Sequence of the first protein:
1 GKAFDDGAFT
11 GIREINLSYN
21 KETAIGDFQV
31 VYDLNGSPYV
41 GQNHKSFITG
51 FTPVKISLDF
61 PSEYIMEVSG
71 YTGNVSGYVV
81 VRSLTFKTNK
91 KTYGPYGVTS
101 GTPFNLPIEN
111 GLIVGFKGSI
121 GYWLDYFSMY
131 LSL

Sequence of the second protein:
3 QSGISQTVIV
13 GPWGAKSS

The following describes two proteins that form a bound complex.

Contacts between the two chains:
Residue F104 in the first protein interacts with residue W15 in the second protein (closest heavy-atom distance 3.7 Å).
Residue Y130 in the first protein interacts with residue T9 in the second protein (closest heavy-atom distance 3.3 Å).
Residue Y126 in the first protein is in contact with residue G16 in the second protein (closest heavy-atom distance 4.0 Å).
Residue K117 in the first protein interacts with residue I11 in the second protein (closest heavy-atom distance 4.4 Å).
Residue T72 in the first protein interacts with residue W15 in the second protein (closest heavy-atom distance 4.2 Å).
Residue F127 in the first protein interacts with residue W15 in the second protein (closest heavy-atom distance 3.1 Å).
Residue M129 in the first protein contacts residue I11 in the second protein (closest heavy-atom distance 3.5 Å).
Residue M129 in the first protein is in contact with residue V12 in the second protein (closest heavy-atom distance 3.0 Å).
Residue S128 in the first protein contacts residue W15 in the second protein (closest heavy-atom distance 4.8 Å).
Residue Y126 in the first protein interacts with residue W15 in the second protein (closest heavy-atom distance 3.1 Å).
Residue Y126 in the first protein interacts with residue S19 in the second protein (closest heavy-atom distance 3.9 Å).
Residue M129 in the first protein interacts with residue W15 in the second protein (closest heavy-atom distance 3.7 Å).
Residue L131 in the first protein contacts residue I11 in the second protein (closest heavy-atom distance 4.9 Å).
Residue F127 in the first protein is in contact with residue G13 in the second protein (closest heavy-atom distance 4.4 Å).
Residue S128 in the first protein contacts residue V12 in the second protein (closest heavy-atom distance 3.2 Å).
Residue L131 in the first protein contacts residue V12 in the second protein (closest heavy-atom distance 3.7 Å).
Residue V79 in the first protein is in contact with residue G16 in the second protein (closest heavy-atom distance 4.0 Å).
Residue D125 in the first protein contacts residue A17 in the second protein (closest heavy-atom distance 2.9 Å).
Residue L131 in the first protein interacts with residue V10 in the second protein (closest heavy-atom distance 3.0 Å).
Residue S128 in the first protein contacts residue I11 in the second protein (closest heavy-atom distance 3.9 Å).
Residue D125 in the first protein is in contact with residue W15 in the second protein (closest heavy-atom distance 4.2 Å).
Residue M129 in the first protein interacts with residue V10 in the second protein (closest heavy-atom distance 4.0 Å).
Residue V81 in the first protein contacts residue W15 in the second protein (closest heavy-atom distance 3.8 Å).
Residue T72 in the first protein is in contact with residue G16 in the second protein (closest heavy-atom distance 3.7 Å).
Residue V80 in the first protein interacts with residue G16 in the second protein (closest heavy-atom distance 4.9 Å).
Residue A8 in the first protein is in contact with residue T9 in the second protein (closest heavy-atom distance 4.2 Å).
Residue Y130 in the first protein is in contact with residue V10 in the second protein (closest heavy-atom distance 3.5 Å).
Residue V81 in the first protein contacts residue G16 in the second protein (closest heavy-atom distance 4.5 Å).
Residue L131 in the first protein contacts residue T9 in the second protein (closest heavy-atom distance 4.0 Å).
Residue Y126 in the first protein interacts with residue P14 in the second protein (closest heavy-atom distance 3.8 Å).
Residue L106 in the first protein is in contact with residue V12 in the second protein (closest heavy-atom distance 3.9 Å).
Residue Y126 in the first protein contacts residue A17 in the second protein (closest heavy-atom distance 3.9 Å).
Residue F127 in the first protein interacts with residue P14 in the second protein (closest heavy-atom distance 3.2 Å).
Residue D125 in the first protein is in contact with residue G16 in the second protein (closest heavy-atom distance 3.4 Å).
Residue L106 in the first protein is in contact with residue W15 in the second protein (closest heavy-atom distance 4.3 Å).
Residue F127 in the first protein contacts residue V12 in the second protein (closest heavy-atom distance 4.9 Å).
Residue V79 in the first protein contacts residue A17 in the second protein (closest heavy-atom distance 3.6 Å).
Residue S128 in the first protein contacts residue P14 in the second protein (closest heavy-atom distance 3.3 Å).
Residue V80 in the first protein interacts with residue A17 in the second protein (closest heavy-atom distance 4.9 Å).
Residue S128 in the first protein contacts residue G13 in the second protein (closest heavy-atom distance 3.6 Å).
Residue Y130 in the first protein contacts residue I11 in the second protein (closest heavy-atom distance 3.0 Å).